Sequence of the first protein:
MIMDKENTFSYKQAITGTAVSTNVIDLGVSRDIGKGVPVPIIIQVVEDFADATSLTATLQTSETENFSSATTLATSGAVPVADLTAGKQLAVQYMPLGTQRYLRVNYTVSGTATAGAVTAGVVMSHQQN

Residue-level contacts at the interface:
Residue L69 in the second protein contacts residue K5 in the first protein (closest heavy-atom distance 4.8 Å).
Residue Y70 in the second protein is in contact with residue E6 in the first protein (closest heavy-atom distance 3.0 Å).
Residue R67 in the second protein is in contact with residue M3 in the first protein (closest heavy-atom distance 4.9 Å).
Residue R68 in the second protein contacts residue K5 in the first protein (closest heavy-atom distance 2.5 Å).
Residue R68 in the second protein interacts with residue D4 in the first protein (closest heavy-atom distance 4.5 Å).
Residue R68 in the second protein interacts with residue T8 in the first protein (closest heavy-atom distance 4.0 Å).
Residue L69 in the second protein is in contact with residue I2 in the first protein (closest heavy-atom distance 3.6 Å).
Residue Y70 in the second protein contacts residue M3 in the first protein (closest heavy-atom distance 4.2 Å).
Residue L69 in the second protein contacts residue M3 in the first protein (closest heavy-atom distance 2.3 Å).
Residue R68 in the second protein contacts residue M3 in the first protein (closest heavy-atom distance 3.1 Å).
Residue E71 in the second protein interacts with residue K5 in the first protein (closest heavy-atom distance 4.5 Å).
Residue R68 in the second protein contacts residue Y11 in the first protein (closest heavy-atom distance 3.7 Å).
Residue Y70 in the second protein contacts residue D4 in the first protein (closest heavy-atom distance 3.4 Å).
Residue L69 in the second protein contacts residue D4 in the first protein (closest heavy-atom distance 3.4 Å).
Residue Y70 in the second protein is in contact with residue K5 in the first protein (closest heavy-atom distance 3.0 Å).

The following describes two proteins that form a bound complex.

Sequence of the second protein:
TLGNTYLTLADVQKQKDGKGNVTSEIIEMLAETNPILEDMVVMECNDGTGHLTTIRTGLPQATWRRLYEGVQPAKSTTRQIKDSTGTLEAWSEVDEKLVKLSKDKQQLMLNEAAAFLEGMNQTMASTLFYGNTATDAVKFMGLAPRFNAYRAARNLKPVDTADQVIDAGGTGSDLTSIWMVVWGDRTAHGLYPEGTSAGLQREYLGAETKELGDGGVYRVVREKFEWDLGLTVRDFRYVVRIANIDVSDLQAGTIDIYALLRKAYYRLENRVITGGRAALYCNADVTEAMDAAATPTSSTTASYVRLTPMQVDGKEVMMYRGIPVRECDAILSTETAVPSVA